The following describes two proteins that form a bound complex.

Sequence of protein 1:
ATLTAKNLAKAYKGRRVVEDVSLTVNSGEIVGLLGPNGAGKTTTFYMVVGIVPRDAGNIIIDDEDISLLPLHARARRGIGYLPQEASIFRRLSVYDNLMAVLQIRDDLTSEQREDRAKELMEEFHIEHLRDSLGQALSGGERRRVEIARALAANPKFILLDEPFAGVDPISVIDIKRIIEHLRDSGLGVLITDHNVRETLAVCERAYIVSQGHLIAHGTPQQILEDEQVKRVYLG

Sequence of protein 2:
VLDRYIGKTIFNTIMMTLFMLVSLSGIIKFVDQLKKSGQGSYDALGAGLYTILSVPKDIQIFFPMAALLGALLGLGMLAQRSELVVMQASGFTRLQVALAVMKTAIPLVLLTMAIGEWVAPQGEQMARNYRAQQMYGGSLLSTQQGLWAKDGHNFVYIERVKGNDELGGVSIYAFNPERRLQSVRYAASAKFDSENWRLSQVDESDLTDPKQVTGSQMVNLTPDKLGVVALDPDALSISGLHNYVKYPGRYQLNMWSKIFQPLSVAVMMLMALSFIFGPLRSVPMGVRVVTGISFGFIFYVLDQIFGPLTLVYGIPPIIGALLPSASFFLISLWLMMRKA

Contacts between the two chains:
Residue Y10 in protein 2 contacts residue F90 in protein 1 (closest heavy-atom distance 3.6 Å).
Residue Y10 in protein 2 contacts residue L93 in protein 1 (closest heavy-atom distance 3.6 Å).
Residue S95 in protein 2 interacts with residue A154 in protein 1 (closest heavy-atom distance 3.4 Å).
Residue V90 in protein 2 contacts residue Y82 in protein 1 (closest heavy-atom distance 4.2 Å).
Residue A94 in protein 2 interacts with residue Y82 in protein 1 (closest heavy-atom distance 3.7 Å).
Residue L7 in protein 2 contacts residue Q104 in protein 1 (closest heavy-atom distance 4.9 Å).
Residue R301 in protein 2 interacts with residue Y13 in protein 1 (closest heavy-atom distance 4.8 Å).
Residue S87 in protein 2 contacts residue S88 in protein 1 (closest heavy-atom distance 3.5 Å).
Residue V6 in protein 2 is in contact with residue D97 in protein 1 (closest heavy-atom distance 3.3 Å).
Residue L7 in protein 2 interacts with residue I105 in protein 1 (closest heavy-atom distance 4.7 Å).
Residue A94 in protein 2 interacts with residue I80 in protein 1 (closest heavy-atom distance 4.2 Å).
Residue E88 in protein 2 interacts with residue R91 in protein 1 (closest heavy-atom distance 3.2 Å).
Residue G96 in protein 2 contacts residue A76 in protein 1 (closest heavy-atom distance 3.9 Å).
Residue M92 in protein 2 is in contact with residue F90 in protein 1 (closest heavy-atom distance 3.5 Å).
Residue V91 in protein 2 is in contact with residue R150 in protein 1 (closest heavy-atom distance 3.6 Å).
Residue A94 in protein 2 is in contact with residue G81 in protein 1 (closest heavy-atom distance 4.6 Å).
Residue Q93 in protein 2 interacts with residue L72 in protein 1 (closest heavy-atom distance 3.7 Å).
Residue E88 in protein 2 contacts residue I89 in protein 1 (closest heavy-atom distance 4.8 Å).
Residue V6 in protein 2 contacts residue M100 in protein 1 (closest heavy-atom distance 4.0 Å).
Residue A94 in protein 2 interacts with residue L72 in protein 1 (closest heavy-atom distance 3.8 Å).
Residue F97 in protein 2 interacts with residue H73 in protein 1 (closest heavy-atom distance 4.0 Å).
Residue Q93 in protein 2 interacts with residue H73 in protein 1 (closest heavy-atom distance 3.4 Å).
Residue V90 in protein 2 contacts residue L72 in protein 1 (closest heavy-atom distance 4.7 Å).
Residue Q101 in protein 2 contacts residue I105 in protein 1 (closest heavy-atom distance 4.5 Å).
Residue G96 in protein 2 contacts residue I105 in protein 1 (closest heavy-atom distance 3.5 Å).
Residue V91 in protein 2 is in contact with residue S88 in protein 1 (closest heavy-atom distance 3.2 Å).
Residue V6 in protein 2 contacts residue A101 in protein 1 (closest heavy-atom distance 3.7 Å).
Residue F97 in protein 2 interacts with residue I105 in protein 1 (closest heavy-atom distance 3.6 Å).
Residue R86 in protein 2 interacts with residue E86 in protein 1 (closest heavy-atom distance 3.0 Å).
Residue S95 in protein 2 is in contact with residue I105 in protein 1 (closest heavy-atom distance 3.9 Å).
Residue S95 in protein 2 contacts residue A76 in protein 1 (closest heavy-atom distance 4.0 Å).
Residue A94 in protein 2 interacts with residue A76 in protein 1 (closest heavy-atom distance 3.6 Å).
Residue V6 in protein 2 is in contact with residue Q104 in protein 1 (closest heavy-atom distance 3.5 Å).
Residue R86 in protein 2 is in contact with residue S88 in protein 1 (closest heavy-atom distance 3.3 Å).
Residue Q85 in protein 2 contacts residue E86 in protein 1 (closest heavy-atom distance 4.9 Å).
Residue T98 in protein 2 contacts residue H73 in protein 1 (closest heavy-atom distance 3.6 Å).
Residue G96 in protein 2 interacts with residue H73 in protein 1 (closest heavy-atom distance 3.8 Å).
Residue L7 in protein 2 contacts residue A101 in protein 1 (closest heavy-atom distance 3.7 Å).
Residue L7 in protein 2 contacts residue F90 in protein 1 (closest heavy-atom distance 4.1 Å).
Residue S95 in protein 2 contacts residue R150 in protein 1 (closest heavy-atom distance 4.6 Å).
Residue E88 in protein 2 is in contact with residue F90 in protein 1 (closest heavy-atom distance 3.5 Å).
Residue Q93 in protein 2 is in contact with residue A76 in protein 1 (closest heavy-atom distance 3.4 Å).
Residue V91 in protein 2 contacts residue F90 in protein 1 (closest heavy-atom distance 3.5 Å).
Residue R86 in protein 2 interacts with residue R92 in protein 1 (closest heavy-atom distance 3.2 Å).
Residue K13 in protein 2 contacts residue R92 in protein 1 (closest heavy-atom distance 3.5 Å).
Residue M92 in protein 2 is in contact with residue I105 in protein 1 (closest heavy-atom distance 4.6 Å).
Residue R86 in protein 2 is in contact with residue R91 in protein 1 (closest heavy-atom distance 3.1 Å).
Residue G96 in protein 2 interacts with residue R77 in protein 1 (closest heavy-atom distance 4.7 Å).
Residue A94 in protein 2 is in contact with residue A154 in protein 1 (closest heavy-atom distance 4.7 Å).
Residue M82 in protein 2 is in contact with residue R92 in protein 1 (closest heavy-atom distance 4.7 Å).
Residue V6 in protein 2 is in contact with residue L93 in protein 1 (closest heavy-atom distance 4.1 Å).
Residue T14 in protein 2 is in contact with residue R92 in protein 1 (closest heavy-atom distance 4.5 Å).
Residue Y10 in protein 2 contacts residue R92 in protein 1 (closest heavy-atom distance 3.3 Å).
Residue S87 in protein 2 is in contact with residue P84 in protein 1 (closest heavy-atom distance 4.2 Å).
Residue S87 in protein 2 contacts residue E86 in protein 1 (closest heavy-atom distance 2.7 Å).
Residue R99 in protein 2 interacts with residue H73 in protein 1 (closest heavy-atom distance 4.3 Å).
Residue S95 in protein 2 is in contact with residue V102 in protein 1 (closest heavy-atom distance 3.4 Å).
Residue V91 in protein 2 contacts residue P84 in protein 1 (closest heavy-atom distance 4.3 Å).
Residue Y10 in protein 2 contacts residue R91 in protein 1 (closest heavy-atom distance 4.0 Å).
Residue E88 in protein 2 interacts with residue S88 in protein 1 (closest heavy-atom distance 4.0 Å).